Residue-level contacts at the interface:
Residue D285 in chain A contacts residue K43 in chain B (closest heavy-atom distance 3.6 Å).
Residue K286 in chain A contacts residue I44 in chain B (closest heavy-atom distance 4.7 Å).
Residue D285 in chain A is in contact with residue I44 in chain B (closest heavy-atom distance 3.9 Å).
Residue T34 in chain A contacts residue I44 in chain B (closest heavy-atom distance 3.6 Å).
Residue T312 in chain A interacts with residue F48 in chain B (closest heavy-atom distance 3.7 Å).

These two protein chains interact to form a complex.

Sequence of chain A:
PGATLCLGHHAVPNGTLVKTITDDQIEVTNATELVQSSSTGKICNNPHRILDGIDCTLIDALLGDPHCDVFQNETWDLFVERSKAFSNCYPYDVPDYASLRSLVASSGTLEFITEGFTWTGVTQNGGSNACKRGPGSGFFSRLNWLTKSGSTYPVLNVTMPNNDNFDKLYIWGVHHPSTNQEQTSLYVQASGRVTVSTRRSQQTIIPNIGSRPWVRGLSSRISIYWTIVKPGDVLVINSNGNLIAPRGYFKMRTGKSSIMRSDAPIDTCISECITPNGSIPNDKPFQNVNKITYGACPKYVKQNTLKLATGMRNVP

Sequence of chain B:
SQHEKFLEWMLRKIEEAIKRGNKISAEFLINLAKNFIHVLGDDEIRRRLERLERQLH